This data describes a binding interaction between two proteins.

Sequence of the second protein:
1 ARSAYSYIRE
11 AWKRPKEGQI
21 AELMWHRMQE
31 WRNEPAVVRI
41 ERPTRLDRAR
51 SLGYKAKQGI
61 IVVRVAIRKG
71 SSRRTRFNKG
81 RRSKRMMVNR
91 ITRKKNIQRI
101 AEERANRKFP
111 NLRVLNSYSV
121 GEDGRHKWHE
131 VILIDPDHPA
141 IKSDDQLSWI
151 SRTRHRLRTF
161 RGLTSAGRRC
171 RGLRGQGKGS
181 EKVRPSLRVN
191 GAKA

Interface contacts:
Residue W12 in the second protein is in contact with residue E58 in the first protein (closest heavy-atom distance 3.0 Å).
Residue Y7 in the second protein is in contact with residue T37 in the first protein (closest heavy-atom distance 3.9 Å).
Residue L23 in the second protein contacts residue E57 in the first protein (closest heavy-atom distance 3.4 Å).
Residue A4 in the second protein is in contact with residue T33 in the first protein (closest heavy-atom distance 3.8 Å).
Residue R2 in the second protein contacts residue N34 in the first protein (closest heavy-atom distance 4.9 Å).
Residue A1 in the second protein interacts with residue K38 in the first protein (closest heavy-atom distance 3.6 Å).
Residue I20 in the second protein interacts with residue M61 in the first protein (closest heavy-atom distance 4.2 Å).
Residue A4 in the second protein contacts residue K38 in the first protein (closest heavy-atom distance 4.6 Å).
Residue Q19 in the second protein is in contact with residue V2 in the first protein (closest heavy-atom distance 3.2 Å).
Residue R2 in the second protein interacts with residue K38 in the first protein (closest heavy-atom distance 3.0 Å).
Residue L23 in the second protein is in contact with residue E58 in the first protein (closest heavy-atom distance 3.7 Å).
Residue S3 in the second protein contacts residue T37 in the first protein (closest heavy-atom distance 4.8 Å).
Residue L46 in the second protein is in contact with residue I59 in the first protein (closest heavy-atom distance 4.1 Å).
Residue A11 in the second protein interacts with residue M61 in the first protein (closest heavy-atom distance 3.9 Å).
Residue L23 in the second protein is in contact with residue M61 in the first protein (closest heavy-atom distance 3.7 Å).
Residue A4 in the second protein interacts with residue H62 in the first protein (closest heavy-atom distance 4.1 Å).
Residue S3 in the second protein is in contact with residue N34 in the first protein (closest heavy-atom distance 3.5 Å).
Residue R2 in the second protein interacts with residue E41 in the first protein (closest heavy-atom distance 2.7 Å).
Residue L23 in the second protein interacts with residue V2 in the first protein (closest heavy-atom distance 3.4 Å).
Residue A1 in the second protein interacts with residue R42 in the first protein (closest heavy-atom distance 4.9 Å).
Residue S3 in the second protein contacts residue E41 in the first protein (closest heavy-atom distance 4.9 Å).
Residue Q19 in the second protein contacts residue M61 in the first protein (closest heavy-atom distance 3.2 Å).
Residue A1 in the second protein contacts residue E41 in the first protein (closest heavy-atom distance 3.4 Å).
Residue Q19 in the second protein is in contact with residue Y3 in the first protein (closest heavy-atom distance 3.5 Å).
Residue R42 in the second protein is in contact with residue P56 in the first protein (closest heavy-atom distance 4.2 Å).
Residue Y7 in the second protein is in contact with residue E41 in the first protein (closest heavy-atom distance 2.8 Å).
Residue R27 in the second protein interacts with residue E58 in the first protein (closest heavy-atom distance 2.2 Å).
Residue R42 in the second protein is in contact with residue Q55 in the first protein (closest heavy-atom distance 4.0 Å).
Residue A4 in the second protein contacts residue T37 in the first protein (closest heavy-atom distance 3.2 Å).
Residue Y5 in the second protein contacts residue N34 in the first protein (closest heavy-atom distance 4.0 Å).
Residue Q19 in the second protein interacts with residue H62 in the first protein (closest heavy-atom distance 4.7 Å).
Residue H26 in the second protein interacts with residue V2 in the first protein (closest heavy-atom distance 4.0 Å).
Residue R27 in the second protein is in contact with residue E57 in the first protein (closest heavy-atom distance 4.1 Å).
Residue I8 in the second protein interacts with residue I59 in the first protein (closest heavy-atom distance 4.5 Å).
Residue Y7 in the second protein contacts residue H62 in the first protein (closest heavy-atom distance 3.4 Å).
Residue E22 in the second protein contacts residue V2 in the first protein (closest heavy-atom distance 4.3 Å).
Residue I20 in the second protein contacts residue E58 in the first protein (closest heavy-atom distance 4.2 Å).
Residue T44 in the second protein contacts residue E58 in the first protein (closest heavy-atom distance 3.7 Å).
Residue S3 in the second protein interacts with residue K38 in the first protein (closest heavy-atom distance 3.3 Å).
Residue T44 in the second protein is in contact with residue P56 in the first protein (closest heavy-atom distance 3.5 Å).
Residue Y7 in the second protein is in contact with residue L66 in the first protein (closest heavy-atom distance 3.9 Å).
Residue R2 in the second protein interacts with residue T37 in the first protein (closest heavy-atom distance 4.5 Å).
Residue I8 in the second protein is in contact with residue E58 in the first protein (closest heavy-atom distance 3.8 Å).
Residue R27 in the second protein contacts residue P56 in the first protein (closest heavy-atom distance 3.6 Å).
Residue A4 in the second protein interacts with residue N34 in the first protein (closest heavy-atom distance 2.8 Å).
Residue P43 in the second protein interacts with residue P56 in the first protein (closest heavy-atom distance 3.0 Å).

Sequence of the first protein:
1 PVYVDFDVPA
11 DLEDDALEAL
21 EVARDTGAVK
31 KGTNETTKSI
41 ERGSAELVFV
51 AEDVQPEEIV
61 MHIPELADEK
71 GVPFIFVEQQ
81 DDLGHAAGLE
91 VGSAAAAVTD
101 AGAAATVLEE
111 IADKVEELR